These two protein chains interact to form a complex.

Sequence of chain B:
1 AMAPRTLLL

Contacts between the two chains:
Residue K147 in chain A interacts with residue L9 in chain B (closest heavy-atom distance 2.9 Å).
Residue K67 in chain A contacts residue A3 in chain B (closest heavy-atom distance 3.6 Å).
Residue Y160 in chain A interacts with residue P4 in chain B (closest heavy-atom distance 3.7 Å).
Residue M71 in chain A interacts with residue T6 in chain B (closest heavy-atom distance 4.0 Å).
Residue Y8 in chain A interacts with residue M2 in chain B (closest heavy-atom distance 3.4 Å).
Residue W168 in chain A contacts residue A1 in chain B (closest heavy-atom distance 3.5 Å).
Residue M71 in chain A contacts residue A3 in chain B (closest heavy-atom distance 3.2 Å).
Residue F75 in chain A is in contact with residue T6 in chain B (closest heavy-atom distance 3.5 Å).
Residue E64 in chain A is in contact with residue A1 in chain B (closest heavy-atom distance 3.5 Å).
Residue Q157 in chain A interacts with residue R5 in chain B (closest heavy-atom distance 3.2 Å).
Residue L82 in chain A interacts with residue L9 in chain B (closest heavy-atom distance 4.1 Å).
Residue W134 in chain A interacts with residue L7 in chain B (closest heavy-atom distance 3.8 Å).
Residue Y8 in chain A contacts residue A1 in chain B (closest heavy-atom distance 3.1 Å).
Residue K67 in chain A interacts with residue P4 in chain B (closest heavy-atom distance 4.3 Å).
Residue E64 in chain A contacts residue M2 in chain B (closest heavy-atom distance 2.9 Å).
Residue K147 in chain A interacts with residue L8 in chain B (closest heavy-atom distance 3.9 Å).
Residue S144 in chain A contacts residue L8 in chain B (closest heavy-atom distance 4.6 Å).
Residue W98 in chain A interacts with residue L7 in chain B (closest heavy-atom distance 4.4 Å).
Residue E117 in chain A interacts with residue L9 in chain B (closest heavy-atom distance 3.6 Å).
Residue E117 in chain A interacts with residue L7 in chain B (closest heavy-atom distance 3.7 Å).
Residue S144 in chain A contacts residue L9 in chain B (closest heavy-atom distance 2.6 Å).
Residue L96 in chain A contacts residue L9 in chain B (closest heavy-atom distance 4.0 Å).
Residue Y60 in chain A contacts residue A1 in chain B (closest heavy-atom distance 4.3 Å).
Residue Y160 in chain A interacts with residue M2 in chain B (closest heavy-atom distance 3.5 Å).
Residue K67 in chain A contacts residue M2 in chain B (closest heavy-atom distance 2.8 Å).
Residue Q157 in chain A contacts residue A3 in chain B (closest heavy-atom distance 4.0 Å).
Residue Y100 in chain A is in contact with residue M2 in chain B (closest heavy-atom distance 3.4 Å).
Residue K67 in chain A interacts with residue A1 in chain B (closest heavy-atom distance 4.3 Å).
Residue Y124 in chain A interacts with residue L9 in chain B (closest heavy-atom distance 4.1 Å).
Residue Y172 in chain A contacts residue A1 in chain B (closest heavy-atom distance 2.6 Å).
Residue Y160 in chain A contacts residue A3 in chain B (closest heavy-atom distance 3.6 Å).
Residue T81 in chain A contacts residue L9 in chain B (closest heavy-atom distance 3.4 Å).
Residue N74 in chain A contacts residue L8 in chain B (closest heavy-atom distance 4.2 Å).
Residue W98 in chain A interacts with residue R5 in chain B (closest heavy-atom distance 3.4 Å).
Residue S148 in chain A is in contact with residue L7 in chain B (closest heavy-atom distance 4.0 Å).
Residue N78 in chain A is in contact with residue L9 in chain B (closest heavy-atom distance 3.1 Å).
Residue Q157 in chain A is in contact with residue L7 in chain B (closest heavy-atom distance 4.3 Å).
Residue H10 in chain A contacts residue M2 in chain B (closest heavy-atom distance 3.9 Å).
Residue N78 in chain A interacts with residue L8 in chain B (closest heavy-atom distance 3.7 Å).
Residue N78 in chain A contacts residue L7 in chain B (closest heavy-atom distance 3.0 Å).
Residue L6 in chain A contacts residue A1 in chain B (closest heavy-atom distance 4.3 Å).
Residue M71 in chain A is in contact with residue R5 in chain B (closest heavy-atom distance 4.5 Å).
Residue I125 in chain A interacts with residue L9 in chain B (closest heavy-atom distance 4.4 Å).
Residue E153 in chain A contacts residue R5 in chain B (closest heavy-atom distance 2.7 Å).
Residue W98 in chain A contacts residue T6 in chain B (closest heavy-atom distance 3.2 Å).
Residue I125 in chain A contacts residue L7 in chain B (closest heavy-atom distance 3.9 Å).
Residue V25 in chain A interacts with residue M2 in chain B (closest heavy-atom distance 4.0 Å).
Residue E117 in chain A contacts residue T6 in chain B (closest heavy-atom distance 3.8 Å).
Residue Q156 in chain A is in contact with residue R5 in chain B (closest heavy-atom distance 3.7 Å).
Residue M46 in chain A is in contact with residue M2 in chain B (closest heavy-atom distance 3.3 Å).
Residue V151 in chain A contacts residue R5 in chain B (closest heavy-atom distance 3.5 Å).
Residue C115 in chain A is in contact with residue L7 in chain B (closest heavy-atom distance 4.2 Å).
Residue E153 in chain A is in contact with residue T6 in chain B (closest heavy-atom distance 4.1 Å).
Residue Y85 in chain A is in contact with residue L9 in chain B (closest heavy-atom distance 2.7 Å).
Residue E153 in chain A contacts residue L7 in chain B (closest heavy-atom distance 4.0 Å).
Residue Y160 in chain A contacts residue A1 in chain B (closest heavy-atom distance 2.6 Å).
Residue W98 in chain A interacts with residue A3 in chain B (closest heavy-atom distance 3.7 Å).
Residue N74 in chain A contacts residue T6 in chain B (closest heavy-atom distance 3.8 Å).
Residue A68 in chain A is in contact with residue M2 in chain B (closest heavy-atom distance 3.5 Å).
Residue Y100 in chain A interacts with residue A3 in chain B (closest heavy-atom distance 2.9 Å).

Sequence of chain A:
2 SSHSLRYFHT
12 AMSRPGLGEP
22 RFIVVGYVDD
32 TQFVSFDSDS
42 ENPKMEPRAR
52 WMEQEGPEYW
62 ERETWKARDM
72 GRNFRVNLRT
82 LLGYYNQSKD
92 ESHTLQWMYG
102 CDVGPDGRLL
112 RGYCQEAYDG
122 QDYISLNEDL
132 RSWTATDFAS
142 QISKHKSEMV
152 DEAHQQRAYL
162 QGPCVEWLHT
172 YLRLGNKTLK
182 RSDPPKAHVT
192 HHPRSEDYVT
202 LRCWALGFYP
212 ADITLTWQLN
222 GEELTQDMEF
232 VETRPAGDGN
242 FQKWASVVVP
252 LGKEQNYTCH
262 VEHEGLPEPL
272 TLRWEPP